Sequence of chain A:
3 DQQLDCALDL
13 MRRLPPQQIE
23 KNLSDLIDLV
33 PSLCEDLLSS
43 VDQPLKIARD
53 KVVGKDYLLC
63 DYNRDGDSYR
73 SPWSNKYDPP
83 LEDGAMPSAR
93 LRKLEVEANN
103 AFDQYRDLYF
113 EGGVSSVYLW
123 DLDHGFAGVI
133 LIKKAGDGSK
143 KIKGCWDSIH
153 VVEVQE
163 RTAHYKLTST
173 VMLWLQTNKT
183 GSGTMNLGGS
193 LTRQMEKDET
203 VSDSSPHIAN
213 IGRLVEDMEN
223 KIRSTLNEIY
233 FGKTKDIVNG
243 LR

This data describes a binding interaction between two proteins.

Residue-level contacts at the interface:
Residue D7 in chain A is in contact with residue H14 in chain B (closest heavy-atom distance 2.9 Å).
Residue E37 in chain A is in contact with residue G24 in chain B (closest heavy-atom distance 4.0 Å).
Residue T172 in chain A is in contact with residue R19 in chain B (closest heavy-atom distance 4.0 Å).
Residue R66 in chain A interacts with residue L27 in chain B (closest heavy-atom distance 3.8 Å).
Residue T194 in chain A interacts with residue T16 in chain B (closest heavy-atom distance 4.3 Å).
Residue W122 in chain A is in contact with residue P20 in chain B (closest heavy-atom distance 3.5 Å).
Residue D69 in chain A is in contact with residue G29 in chain B (closest heavy-atom distance 3.2 Å).
Residue T170 in chain A interacts with residue R19 in chain B (closest heavy-atom distance 3.9 Å).
Residue G68 in chain A contacts residue P28 in chain B (closest heavy-atom distance 3.6 Å).
Residue C8 in chain A interacts with residue N11 in chain B (closest heavy-atom distance 3.9 Å).
Residue L10 in chain A is in contact with residue A17 in chain B (closest heavy-atom distance 4.0 Å).
Residue D44 in chain A is in contact with residue T16 in chain B (closest heavy-atom distance 3.6 Å).
Residue C36 in chain A contacts residue L27 in chain B (closest heavy-atom distance 3.6 Å).
Residue R66 in chain A interacts with residue R26 in chain B (closest heavy-atom distance 2.8 Å).
Residue D11 in chain A is in contact with residue S9 in chain B (closest heavy-atom distance 3.2 Å).
Residue E37 in chain A is in contact with residue L27 in chain B (closest heavy-atom distance 4.0 Å).
Residue L40 in chain A interacts with residue P28 in chain B (closest heavy-atom distance 3.8 Å).
Residue W122 in chain A contacts residue M22 in chain B (closest heavy-atom distance 3.5 Å).
Residue T194 in chain A is in contact with residue L15 in chain B (closest heavy-atom distance 3.7 Å).
Residue L40 in chain A contacts residue L27 in chain B (closest heavy-atom distance 4.2 Å).
Residue D11 in chain A contacts residue N11 in chain B (closest heavy-atom distance 3.2 Å).
Residue Y64 in chain A interacts with residue M22 in chain B (closest heavy-atom distance 3.1 Å).
Residue T172 in chain A is in contact with residue T16 in chain B (closest heavy-atom distance 4.2 Å).
Residue D67 in chain A interacts with residue R26 in chain B (closest heavy-atom distance 2.9 Å).
Residue D11 in chain A is in contact with residue H14 in chain B (closest heavy-atom distance 3.2 Å).
Residue A129 in chain A is in contact with residue P20 in chain B (closest heavy-atom distance 3.6 Å).
Residue I151 in chain A interacts with residue R19 in chain B (closest heavy-atom distance 3.9 Å).
Residue S42 in chain A interacts with residue T16 in chain B (closest heavy-atom distance 2.8 Å).
Residue L124 in chain A interacts with residue K21 in chain B (closest heavy-atom distance 4.3 Å).
Residue T170 in chain A is in contact with residue L15 in chain B (closest heavy-atom distance 3.8 Å).
Residue R14 in chain A is in contact with residue L13 in chain B (closest heavy-atom distance 2.8 Å).
Residue D11 in chain A contacts residue L12 in chain B (closest heavy-atom distance 3.1 Å).
Residue R66 in chain A contacts residue R25 in chain B (closest heavy-atom distance 2.9 Å).
Residue W122 in chain A contacts residue K21 in chain B (closest heavy-atom distance 3.4 Å).
Residue E155 in chain A is in contact with residue P20 in chain B (closest heavy-atom distance 3.9 Å).
Residue Q196 in chain A is in contact with residue L15 in chain B (closest heavy-atom distance 4.0 Å).
Residue Y64 in chain A contacts residue P20 in chain B (closest heavy-atom distance 4.0 Å).
Residue R66 in chain A is in contact with residue P28 in chain B (closest heavy-atom distance 3.5 Å).
Residue D69 in chain A contacts residue P28 in chain B (closest heavy-atom distance 3.1 Å).
Residue S41 in chain A contacts residue R19 in chain B (closest heavy-atom distance 3.0 Å).
Residue R14 in chain A contacts residue L12 in chain B (closest heavy-atom distance 3.7 Å).
Residue D67 in chain A interacts with residue R25 in chain B (closest heavy-atom distance 4.0 Å).
Residue R14 in chain A is in contact with residue H14 in chain B (closest heavy-atom distance 4.0 Å).
Residue V154 in chain A is in contact with residue P20 in chain B (closest heavy-atom distance 4.0 Å).
Residue D44 in chain A contacts residue R19 in chain B (closest heavy-atom distance 2.6 Å).
Residue R195 in chain A is in contact with residue L15 in chain B (closest heavy-atom distance 4.1 Å).
Residue D7 in chain A contacts residue N11 in chain B (closest heavy-atom distance 3.1 Å).
Residue D7 in chain A contacts residue L12 in chain B (closest heavy-atom distance 4.4 Å).
Residue Y64 in chain A is in contact with residue R19 in chain B (closest heavy-atom distance 3.2 Å).
Residue S42 in chain A interacts with residue R19 in chain B (closest heavy-atom distance 4.0 Å).
Residue R15 in chain A contacts residue L12 in chain B (closest heavy-atom distance 3.7 Å).
Residue D85 in chain A interacts with residue R26 in chain B (closest heavy-atom distance 3.1 Å).
Residue D63 in chain A is in contact with residue R25 in chain B (closest heavy-atom distance 2.5 Å).
Residue R15 in chain A contacts residue S9 in chain B (closest heavy-atom distance 3.8 Å).
Residue V153 in chain A is in contact with residue R19 in chain B (closest heavy-atom distance 3.9 Å).
Residue G86 in chain A interacts with residue R26 in chain B (closest heavy-atom distance 3.9 Å).
Residue V153 in chain A is in contact with residue P20 in chain B (closest heavy-atom distance 3.7 Å).
Residue G68 in chain A contacts residue L27 in chain B (closest heavy-atom distance 3.4 Å).
Residue L10 in chain A interacts with residue H14 in chain B (closest heavy-atom distance 3.4 Å).
Residue G68 in chain A contacts residue R26 in chain B (closest heavy-atom distance 2.9 Å).

Sequence of chain B:
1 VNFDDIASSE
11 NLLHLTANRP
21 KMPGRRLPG